Sequence of the second protein:
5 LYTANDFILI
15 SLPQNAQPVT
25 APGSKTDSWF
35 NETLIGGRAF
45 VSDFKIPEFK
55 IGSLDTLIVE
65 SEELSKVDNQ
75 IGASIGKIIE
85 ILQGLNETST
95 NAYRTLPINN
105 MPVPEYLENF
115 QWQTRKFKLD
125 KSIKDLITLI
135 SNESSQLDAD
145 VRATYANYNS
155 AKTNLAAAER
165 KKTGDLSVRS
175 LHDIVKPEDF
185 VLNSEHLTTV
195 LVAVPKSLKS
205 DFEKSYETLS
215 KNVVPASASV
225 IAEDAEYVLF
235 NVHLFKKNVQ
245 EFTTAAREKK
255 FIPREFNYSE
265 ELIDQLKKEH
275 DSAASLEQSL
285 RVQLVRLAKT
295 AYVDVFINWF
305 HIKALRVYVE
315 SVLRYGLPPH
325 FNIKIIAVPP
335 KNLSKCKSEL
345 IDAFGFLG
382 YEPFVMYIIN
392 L

This data describes a binding interaction between two proteins.

Contacts between the two chains:
Residue A143 in the second protein interacts with residue T63 in the first protein (closest heavy-atom distance 4.1 Å).
Residue A147 in the second protein contacts residue R59 in the first protein (closest heavy-atom distance 3.4 Å).
Residue A150 in the second protein is in contact with residue Q62 in the first protein (closest heavy-atom distance 4.9 Å).
Residue A147 in the second protein contacts residue Q62 in the first protein (closest heavy-atom distance 3.8 Å).
Residue A147 in the second protein is in contact with residue T63 in the first protein (closest heavy-atom distance 4.1 Å).

Sequence of the first protein:
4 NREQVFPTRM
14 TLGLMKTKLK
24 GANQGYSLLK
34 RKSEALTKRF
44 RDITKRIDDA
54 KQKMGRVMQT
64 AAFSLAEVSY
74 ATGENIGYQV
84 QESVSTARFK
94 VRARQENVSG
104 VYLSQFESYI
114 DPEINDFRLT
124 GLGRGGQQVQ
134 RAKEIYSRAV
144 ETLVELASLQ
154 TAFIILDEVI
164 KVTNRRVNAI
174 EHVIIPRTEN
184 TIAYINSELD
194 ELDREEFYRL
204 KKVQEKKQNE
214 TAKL